Sequence of protein 1:
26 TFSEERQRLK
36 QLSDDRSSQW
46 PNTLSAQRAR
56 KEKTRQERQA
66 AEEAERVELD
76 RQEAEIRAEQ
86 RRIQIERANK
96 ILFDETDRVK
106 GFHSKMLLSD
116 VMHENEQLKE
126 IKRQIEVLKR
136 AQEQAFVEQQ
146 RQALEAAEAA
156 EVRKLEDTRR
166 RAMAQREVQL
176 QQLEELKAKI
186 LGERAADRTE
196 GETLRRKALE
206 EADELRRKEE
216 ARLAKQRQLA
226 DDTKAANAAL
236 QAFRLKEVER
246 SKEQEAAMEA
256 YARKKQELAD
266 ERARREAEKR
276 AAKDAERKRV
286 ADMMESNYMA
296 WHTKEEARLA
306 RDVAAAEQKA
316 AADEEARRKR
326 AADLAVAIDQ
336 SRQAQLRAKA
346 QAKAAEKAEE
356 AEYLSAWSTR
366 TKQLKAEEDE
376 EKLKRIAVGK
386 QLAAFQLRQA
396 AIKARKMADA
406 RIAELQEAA

These two protein chains interact to form a complex.

Sequence of protein 2:
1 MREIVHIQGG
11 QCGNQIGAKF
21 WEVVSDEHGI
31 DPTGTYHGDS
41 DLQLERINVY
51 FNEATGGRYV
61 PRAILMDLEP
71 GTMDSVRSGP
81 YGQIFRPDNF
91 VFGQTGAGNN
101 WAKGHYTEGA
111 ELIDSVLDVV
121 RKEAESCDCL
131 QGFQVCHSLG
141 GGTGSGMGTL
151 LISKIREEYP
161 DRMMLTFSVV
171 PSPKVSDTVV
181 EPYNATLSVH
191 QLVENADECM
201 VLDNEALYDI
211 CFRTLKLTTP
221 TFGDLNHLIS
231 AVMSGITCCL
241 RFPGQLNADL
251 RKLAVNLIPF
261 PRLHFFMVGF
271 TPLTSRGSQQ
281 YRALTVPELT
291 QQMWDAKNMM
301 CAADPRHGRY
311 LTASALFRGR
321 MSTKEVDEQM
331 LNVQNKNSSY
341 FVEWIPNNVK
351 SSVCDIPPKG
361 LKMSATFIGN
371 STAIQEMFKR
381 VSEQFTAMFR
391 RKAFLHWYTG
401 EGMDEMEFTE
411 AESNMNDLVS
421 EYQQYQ

Residue-level contacts at the interface:
Residue K362 in protein 2 contacts residue E357 in protein 1 (closest heavy-atom distance 4.2 Å).
Residue L284 in protein 2 is in contact with residue W362 in protein 1 (closest heavy-atom distance 4.8 Å).
Residue G360 in protein 2 is in contact with residue R365 in protein 1 (closest heavy-atom distance 2.9 Å).
Residue Q279 in protein 2 is in contact with residue R365 in protein 1 (closest heavy-atom distance 2.8 Å).
Residue R276 in protein 2 is in contact with residue R365 in protein 1 (closest heavy-atom distance 2.9 Å).
Residue K362 in protein 2 contacts residue A361 in protein 1 (closest heavy-atom distance 3.3 Å).